Sequence of chain A:
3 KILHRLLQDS

Sequence of chain B:
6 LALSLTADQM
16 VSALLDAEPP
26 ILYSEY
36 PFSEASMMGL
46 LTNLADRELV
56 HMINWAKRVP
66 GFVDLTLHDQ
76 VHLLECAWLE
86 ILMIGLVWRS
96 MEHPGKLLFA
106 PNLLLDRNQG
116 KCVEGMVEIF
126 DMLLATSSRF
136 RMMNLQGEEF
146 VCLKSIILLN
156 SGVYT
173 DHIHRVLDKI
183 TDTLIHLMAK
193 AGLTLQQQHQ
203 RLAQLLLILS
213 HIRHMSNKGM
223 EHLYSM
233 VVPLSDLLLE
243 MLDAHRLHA

Interface contacts:
Residue I58 in chain B is in contact with residue L5 in chain A (closest heavy-atom distance 3.5 Å).
Residue F67 in chain B contacts residue L9 in chain A (closest heavy-atom distance 4.0 Å).
Residue L79 in chain B is in contact with residue L5 in chain A (closest heavy-atom distance 4.1 Å).
Residue I58 in chain B contacts residue L9 in chain A (closest heavy-atom distance 3.7 Å).
Residue V76 in chain B is in contact with residue L9 in chain A (closest heavy-atom distance 3.7 Å).
Residue L72 in chain B interacts with residue Q10 in chain A (closest heavy-atom distance 3.4 Å).
Residue E80 in chain B contacts residue L5 in chain A (closest heavy-atom distance 4.0 Å).
Residue Q75 in chain B interacts with residue L9 in chain A (closest heavy-atom distance 3.5 Å).
Residue V76 in chain B is in contact with residue H6 in chain A (closest heavy-atom distance 3.8 Å).
Residue V76 in chain B is in contact with residue L5 in chain A (closest heavy-atom distance 3.7 Å).
Residue L72 in chain B is in contact with residue L9 in chain A (closest heavy-atom distance 3.8 Å).
Residue E242 in chain B interacts with residue K3 in chain A (closest heavy-atom distance 3.2 Å).
Residue V55 in chain B contacts residue L8 in chain A (closest heavy-atom distance 4.5 Å).
Residue I58 in chain B is in contact with residue L8 in chain A (closest heavy-atom distance 3.6 Å).
Residue E242 in chain B contacts residue I4 in chain A (closest heavy-atom distance 2.8 Å).
Residue L239 in chain B interacts with residue L8 in chain A (closest heavy-atom distance 4.0 Å).
Residue E242 in chain B is in contact with residue L5 in chain A (closest heavy-atom distance 2.9 Å).
Residue L79 in chain B is in contact with residue L9 in chain A (closest heavy-atom distance 3.8 Å).
Residue L72 in chain B is in contact with residue H6 in chain A (closest heavy-atom distance 3.7 Å).
Residue L239 in chain B is in contact with residue I4 in chain A (closest heavy-atom distance 4.2 Å).
Residue M243 in chain B contacts residue L5 in chain A (closest heavy-atom distance 3.9 Å).
Residue K62 in chain B is in contact with residue L9 in chain A (closest heavy-atom distance 3.6 Å).
Residue E242 in chain B contacts residue H6 in chain A (closest heavy-atom distance 5.0 Å).
Residue L239 in chain B is in contact with residue L5 in chain A (closest heavy-atom distance 4.3 Å).

This data describes a binding interaction between two proteins.